Residue-level contacts at the interface:
Residue G74 in chain A is in contact with residue V7 in chain B (closest heavy-atom distance 3.3 Å).
Residue G179 in chain A contacts residue I8 in chain B (closest heavy-atom distance 3.9 Å).
Residue T76 in chain A contacts residue I8 in chain B (closest heavy-atom distance 3.0 Å).
Residue P71 in chain A is in contact with residue I8 in chain B (closest heavy-atom distance 5.0 Å).
Residue G223 in chain A contacts residue V7 in chain B (closest heavy-atom distance 2.9 Å).
Residue P218 in chain A is in contact with residue W3 in chain B (closest heavy-atom distance 3.3 Å).
Residue G74 in chain A is in contact with residue I8 in chain B (closest heavy-atom distance 3.4 Å).
Residue N75 in chain A interacts with residue V7 in chain B (closest heavy-atom distance 4.8 Å).
Residue F146 in chain A interacts with residue Y6 in chain B (closest heavy-atom distance 3.9 Å).
Residue A226 in chain A contacts residue Y6 in chain B (closest heavy-atom distance 3.7 Å).
Residue G217 in chain A interacts with residue W3 in chain B (closest heavy-atom distance 3.4 Å).
Residue F228 in chain A interacts with residue Y6 in chain B (closest heavy-atom distance 4.0 Å).
Residue Q222 in chain A is in contact with residue V7 in chain B (closest heavy-atom distance 3.2 Å).
Residue S73 in chain A contacts residue I8 in chain B (closest heavy-atom distance 4.4 Å).
Residue G122 in chain A interacts with residue S4 in chain B (closest heavy-atom distance 3.6 Å).
Residue K44 in chain A contacts residue I8 in chain B (closest heavy-atom distance 3.5 Å).
Residue S98 in chain A is in contact with residue D5 in chain B (closest heavy-atom distance 3.9 Å).
Residue I224 in chain A interacts with residue Y6 in chain B (closest heavy-atom distance 4.7 Å).
Residue M123 in chain A is in contact with residue S4 in chain B (closest heavy-atom distance 2.8 Å).
Residue P96 in chain A interacts with residue D5 in chain B (closest heavy-atom distance 4.4 Å).
Residue K121 in chain A contacts residue S4 in chain B (closest heavy-atom distance 3.4 Å).
Residue M99 in chain A is in contact with residue D5 in chain B (closest heavy-atom distance 4.5 Å).
Residue A226 in chain A is in contact with residue I8 in chain B (closest heavy-atom distance 4.0 Å).
Residue G122 in chain A contacts residue D5 in chain B (closest heavy-atom distance 3.3 Å).
Residue N75 in chain A is in contact with residue I8 in chain B (closest heavy-atom distance 3.1 Å).
Residue Q145 in chain A contacts residue I8 in chain B (closest heavy-atom distance 3.1 Å).
Residue P119 in chain A is in contact with residue D5 in chain B (closest heavy-atom distance 3.9 Å).
Residue M123 in chain A is in contact with residue D5 in chain B (closest heavy-atom distance 4.5 Å).
Residue A120 in chain A is in contact with residue T1 in chain B (closest heavy-atom distance 4.5 Å).
Residue I224 in chain A contacts residue V7 in chain B (closest heavy-atom distance 4.8 Å).
Residue T180 in chain A interacts with residue I8 in chain B (closest heavy-atom distance 3.7 Å).
Residue M99 in chain A is in contact with residue V7 in chain B (closest heavy-atom distance 3.8 Å).
Residue G225 in chain A contacts residue Y6 in chain B (closest heavy-atom distance 4.3 Å).
Residue I127 in chain A contacts residue Y6 in chain B (closest heavy-atom distance 3.6 Å).
Residue K124 in chain A is in contact with residue S4 in chain B (closest heavy-atom distance 3.2 Å).
Residue T72 in chain A contacts residue I8 in chain B (closest heavy-atom distance 2.4 Å).
Residue G223 in chain A contacts residue I8 in chain B (closest heavy-atom distance 3.6 Å).
Residue I224 in chain A contacts residue I8 in chain B (closest heavy-atom distance 4.4 Å).
Residue F146 in chain A is in contact with residue I8 in chain B (closest heavy-atom distance 4.0 Å).
Residue R103 in chain A interacts with residue V7 in chain B (closest heavy-atom distance 4.7 Å).
Residue G225 in chain A contacts residue W3 in chain B (closest heavy-atom distance 3.6 Å).
Residue S73 in chain A is in contact with residue V7 in chain B (closest heavy-atom distance 3.0 Å).
Residue H219 in chain A interacts with residue W3 in chain B (closest heavy-atom distance 3.4 Å).
Residue M123 in chain A contacts residue Y6 in chain B (closest heavy-atom distance 3.5 Å).
Residue G77 in chain A contacts residue I8 in chain B (closest heavy-atom distance 4.9 Å).
Residue S73 in chain A is in contact with residue Y6 in chain B (closest heavy-atom distance 3.4 Å).

These two protein chains interact to form a complex.

Sequence of chain A:
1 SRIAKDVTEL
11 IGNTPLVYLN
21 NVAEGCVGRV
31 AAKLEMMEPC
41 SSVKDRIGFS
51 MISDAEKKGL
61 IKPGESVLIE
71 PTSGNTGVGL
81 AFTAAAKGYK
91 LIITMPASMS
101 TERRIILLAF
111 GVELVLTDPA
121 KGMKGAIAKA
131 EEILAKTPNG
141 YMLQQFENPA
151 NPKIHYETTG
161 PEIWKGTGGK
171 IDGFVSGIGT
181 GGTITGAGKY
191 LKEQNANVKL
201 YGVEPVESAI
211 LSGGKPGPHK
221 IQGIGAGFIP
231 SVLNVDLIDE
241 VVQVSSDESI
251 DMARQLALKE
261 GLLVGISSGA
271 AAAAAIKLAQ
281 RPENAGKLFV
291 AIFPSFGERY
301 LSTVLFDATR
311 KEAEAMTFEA

Sequence of chain B:
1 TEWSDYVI